This data describes a binding interaction between two proteins.

Interface contacts:
Residue M98 in the first protein contacts residue Y86 in the second protein (closest heavy-atom distance 4.3 Å).
Residue H187 in the first protein is in contact with residue T2 in the second protein (closest heavy-atom distance 3.2 Å).
Residue H197 in the first protein is in contact with residue S66 in the second protein (closest heavy-atom distance 4.2 Å).
Residue H197 in the first protein contacts residue C1 in the second protein (closest heavy-atom distance 3.3 Å).
Residue T129 in the first protein interacts with residue C68 in the second protein (closest heavy-atom distance 4.2 Å).
Residue E188 in the first protein interacts with residue C1 in the second protein (closest heavy-atom distance 3.3 Å).
Residue H191 in the first protein is in contact with residue C1 in the second protein (closest heavy-atom distance 2.9 Å).
Residue L130 in the first protein contacts residue T2 in the second protein (closest heavy-atom distance 2.8 Å).
Residue Y151 in the first protein contacts residue P33 in the second protein (closest heavy-atom distance 3.4 Å).
Residue H197 in the first protein contacts residue E65 in the second protein (closest heavy-atom distance 2.7 Å).
Residue A133 in the first protein contacts residue L67 in the second protein (closest heavy-atom distance 3.6 Å).
Residue V135 in the first protein is in contact with residue F34 in the second protein (closest heavy-atom distance 3.9 Å).
Residue D95 in the first protein contacts residue R84 in the second protein (closest heavy-atom distance 3.3 Å).
Residue T129 in the first protein contacts residue C95 in the second protein (closest heavy-atom distance 3.2 Å).
Residue Y151 in the first protein is in contact with residue G32 in the second protein (closest heavy-atom distance 3.8 Å).
Residue H191 in the first protein interacts with residue S66 in the second protein (closest heavy-atom distance 3.6 Å).
Residue L100 in the first protein contacts residue L67 in the second protein (closest heavy-atom distance 4.0 Å).
Residue H191 in the first protein is in contact with residue E65 in the second protein (closest heavy-atom distance 4.0 Å).
Residue G128 in the first protein interacts with residue S4 in the second protein (closest heavy-atom distance 2.9 Å).
Residue K97 in the first protein contacts residue L67 in the second protein (closest heavy-atom distance 3.8 Å).
Residue L132 in the first protein contacts residue L67 in the second protein (closest heavy-atom distance 4.1 Å).
Residue I220 in the first protein contacts residue P5 in the second protein (closest heavy-atom distance 3.4 Å).
Residue V222 in the first protein contacts residue P5 in the second protein (closest heavy-atom distance 3.4 Å).
Residue K97 in the first protein contacts residue E62 in the second protein (closest heavy-atom distance 2.4 Å).
Residue P219 in the first protein is in contact with residue C3 in the second protein (closest heavy-atom distance 2.9 Å).
Residue Y134 in the first protein contacts residue S66 in the second protein (closest heavy-atom distance 4.1 Å).
Residue A133 in the first protein contacts residue S66 in the second protein (closest heavy-atom distance 2.6 Å).
Residue I220 in the first protein interacts with residue C3 in the second protein (closest heavy-atom distance 3.5 Å).
Residue Y134 in the first protein contacts residue F34 in the second protein (closest heavy-atom distance 3.5 Å).
Residue N171 in the first protein is in contact with residue S4 in the second protein (closest heavy-atom distance 3.2 Å).
Residue G128 in the first protein interacts with residue T2 in the second protein (closest heavy-atom distance 4.0 Å).
Residue H187 in the first protein contacts residue C1 in the second protein (closest heavy-atom distance 3.0 Å).
Residue L162 in the first protein is in contact with residue F34 in the second protein (closest heavy-atom distance 4.0 Å).
Residue M127 in the first protein contacts residue C95 in the second protein (closest heavy-atom distance 3.5 Å).
Residue P219 in the first protein is in contact with residue T2 in the second protein (closest heavy-atom distance 3.3 Å).
Residue L130 in the first protein is in contact with residue S4 in the second protein (closest heavy-atom distance 4.2 Å).
Residue V184 in the first protein contacts residue T2 in the second protein (closest heavy-atom distance 3.6 Å).
Residue G131 in the first protein is in contact with residue C68 in the second protein (closest heavy-atom distance 4.2 Å).
Residue P219 in the first protein is in contact with residue C1 in the second protein (closest heavy-atom distance 3.8 Å).
Residue T129 in the first protein interacts with residue T2 in the second protein (closest heavy-atom distance 3.5 Å).
Residue H197 in the first protein contacts residue L94 in the second protein (closest heavy-atom distance 3.5 Å).
Residue M127 in the first protein interacts with residue T82 in the second protein (closest heavy-atom distance 3.9 Å).
Residue G131 in the first protein interacts with residue C1 in the second protein (closest heavy-atom distance 3.4 Å).
Residue E196 in the first protein is in contact with residue E65 in the second protein (closest heavy-atom distance 2.7 Å).
Residue G144 in the first protein interacts with residue F34 in the second protein (closest heavy-atom distance 3.9 Å).
Residue L132 in the first protein contacts residue S66 in the second protein (closest heavy-atom distance 3.8 Å).
Residue M127 in the first protein contacts residue A11 in the second protein (closest heavy-atom distance 3.9 Å).
Residue G131 in the first protein contacts residue T2 in the second protein (closest heavy-atom distance 3.2 Å).
Residue M127 in the first protein contacts residue F97 in the second protein (closest heavy-atom distance 3.4 Å).
Residue G128 in the first protein contacts residue C3 in the second protein (closest heavy-atom distance 3.5 Å).
Residue L132 in the first protein contacts residue C1 in the second protein (closest heavy-atom distance 4.1 Å).
Residue M127 in the first protein interacts with residue N96 in the second protein (closest heavy-atom distance 3.6 Å).
Residue V135 in the first protein is in contact with residue S66 in the second protein (closest heavy-atom distance 3.6 Å).
Residue Y172 in the first protein interacts with residue S6 in the second protein (closest heavy-atom distance 3.3 Å).
Residue A221 in the first protein is in contact with residue C3 in the second protein (closest heavy-atom distance 2.7 Å).
Residue E188 in the first protein is in contact with residue T2 in the second protein (closest heavy-atom distance 2.9 Å).
Residue Y134 in the first protein interacts with residue L67 in the second protein (closest heavy-atom distance 3.8 Å).
Residue Y172 in the first protein is in contact with residue S4 in the second protein (closest heavy-atom distance 3.8 Å).
Residue P87 in the first protein interacts with residue Y86 in the second protein (closest heavy-atom distance 3.7 Å).
Residue P219 in the first protein contacts residue L94 in the second protein (closest heavy-atom distance 3.6 Å).

Sequence of the second protein:
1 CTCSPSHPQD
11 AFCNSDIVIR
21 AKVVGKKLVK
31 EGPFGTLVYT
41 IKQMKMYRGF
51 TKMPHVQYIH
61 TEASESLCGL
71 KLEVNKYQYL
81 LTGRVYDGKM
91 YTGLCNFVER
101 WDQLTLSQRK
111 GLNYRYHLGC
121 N

Sequence of the first protein:
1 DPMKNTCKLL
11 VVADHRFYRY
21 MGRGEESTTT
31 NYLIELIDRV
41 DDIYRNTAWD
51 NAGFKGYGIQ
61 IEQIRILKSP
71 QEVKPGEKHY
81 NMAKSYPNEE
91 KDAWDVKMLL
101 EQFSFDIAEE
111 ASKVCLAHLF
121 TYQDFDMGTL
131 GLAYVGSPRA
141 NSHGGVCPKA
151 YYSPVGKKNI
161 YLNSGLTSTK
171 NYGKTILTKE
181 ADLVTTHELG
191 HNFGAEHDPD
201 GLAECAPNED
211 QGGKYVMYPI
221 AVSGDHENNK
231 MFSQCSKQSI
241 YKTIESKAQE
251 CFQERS